Sequence of the first protein:
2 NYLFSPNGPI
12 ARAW

Sequence of the second protein:
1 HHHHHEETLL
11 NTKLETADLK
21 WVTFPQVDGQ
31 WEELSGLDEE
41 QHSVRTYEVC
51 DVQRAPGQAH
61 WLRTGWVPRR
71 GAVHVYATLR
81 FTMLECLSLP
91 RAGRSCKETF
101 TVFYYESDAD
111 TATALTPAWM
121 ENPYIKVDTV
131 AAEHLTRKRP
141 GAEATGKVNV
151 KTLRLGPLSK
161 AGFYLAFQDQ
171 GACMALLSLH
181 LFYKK

Interface contacts:
Residue M174 in the second protein contacts residue I11 in the first protein (closest heavy-atom distance 3.5 Å).
Residue K147 in the second protein interacts with residue N2 in the first protein (closest heavy-atom distance 4.5 Å).
Residue T82 in the second protein is in contact with residue Y3 in the first protein (closest heavy-atom distance 4.9 Å).
Residue L84 in the second protein contacts residue F5 in the first protein (closest heavy-atom distance 4.4 Å).
Residue L34 in the second protein is in contact with residue P10 in the first protein (closest heavy-atom distance 3.7 Å).
Residue L177 in the second protein is in contact with residue L4 in the first protein (closest heavy-atom distance 3.8 Å).
Residue C50 in the second protein interacts with residue A14 in the first protein (closest heavy-atom distance 4.2 Å).
Residue S88 in the second protein is in contact with residue W15 in the first protein (closest heavy-atom distance 3.0 Å).
Residue E48 in the second protein is in contact with residue A12 in the first protein (closest heavy-atom distance 5.0 Å).
Residue T136 in the second protein contacts residue F5 in the first protein (closest heavy-atom distance 4.3 Å).
Residue S35 in the second protein is in contact with residue Y3 in the first protein (closest heavy-atom distance 3.7 Å).
Residue C173 in the second protein is in contact with residue I11 in the first protein (closest heavy-atom distance 3.9 Å).
Residue P90 in the second protein contacts residue W15 in the first protein (closest heavy-atom distance 3.4 Å).
Residue L177 in the second protein is in contact with residue Y3 in the first protein (closest heavy-atom distance 3.9 Å).
Residue L89 in the second protein interacts with residue A14 in the first protein (closest heavy-atom distance 4.1 Å).
Residue K138 in the second protein is in contact with residue W15 in the first protein (closest heavy-atom distance 3.6 Å).
Residue S35 in the second protein is in contact with residue S6 in the first protein (closest heavy-atom distance 4.6 Å).
Residue E48 in the second protein is in contact with residue Y3 in the first protein (closest heavy-atom distance 4.2 Å).
Residue C50 in the second protein is in contact with residue I11 in the first protein (closest heavy-atom distance 4.0 Å).
Residue G146 in the second protein is in contact with residue N2 in the first protein (closest heavy-atom distance 3.9 Å).
Residue A175 in the second protein contacts residue I11 in the first protein (closest heavy-atom distance 3.8 Å).
Residue A144 in the second protein interacts with residue L4 in the first protein (closest heavy-atom distance 4.4 Å).
Residue G146 in the second protein contacts residue L4 in the first protein (closest heavy-atom distance 3.6 Å).
Residue C50 in the second protein interacts with residue P10 in the first protein (closest heavy-atom distance 3.6 Å).
Residue E48 in the second protein interacts with residue G9 in the first protein (closest heavy-atom distance 3.6 Å).
Residue T82 in the second protein contacts residue L4 in the first protein (closest heavy-atom distance 2.8 Å).
Residue G36 in the second protein contacts residue Y3 in the first protein (closest heavy-atom distance 3.3 Å).
Residue A144 in the second protein interacts with residue F5 in the first protein (closest heavy-atom distance 3.7 Å).
Residue L84 in the second protein is in contact with residue W15 in the first protein (closest heavy-atom distance 3.8 Å).
Residue T46 in the second protein contacts residue Y3 in the first protein (closest heavy-atom distance 4.5 Å).
Residue L34 in the second protein interacts with residue S6 in the first protein (closest heavy-atom distance 3.6 Å).
Residue T136 in the second protein is in contact with residue L4 in the first protein (closest heavy-atom distance 4.0 Å).
Residue E32 in the second protein is in contact with residue G9 in the first protein (closest heavy-atom distance 3.9 Å).
Residue L37 in the second protein contacts residue Y3 in the first protein (closest heavy-atom distance 3.5 Å).
Residue V49 in the second protein contacts residue P10 in the first protein (closest heavy-atom distance 4.1 Å).
Residue E48 in the second protein interacts with residue I11 in the first protein (closest heavy-atom distance 3.7 Å).
Residue V148 in the second protein contacts residue L4 in the first protein (closest heavy-atom distance 4.0 Å).
Residue V49 in the second protein is in contact with residue I11 in the first protein (closest heavy-atom distance 4.4 Å).
Residue L34 in the second protein contacts residue G9 in the first protein (closest heavy-atom distance 3.7 Å).
Residue K147 in the second protein contacts residue L4 in the first protein (closest heavy-atom distance 4.4 Å).
Residue L84 in the second protein is in contact with residue I11 in the first protein (closest heavy-atom distance 3.8 Å).
Residue L89 in the second protein is in contact with residue W15 in the first protein (closest heavy-atom distance 3.9 Å).
Residue E32 in the second protein contacts residue R13 in the first protein (closest heavy-atom distance 2.9 Å).
Residue T145 in the second protein interacts with residue L4 in the first protein (closest heavy-atom distance 4.0 Å).
Residue E48 in the second protein interacts with residue S6 in the first protein (closest heavy-atom distance 2.8 Å).
Residue T82 in the second protein interacts with residue I11 in the first protein (closest heavy-atom distance 5.0 Å).
Residue L34 in the second protein interacts with residue N8 in the first protein (closest heavy-atom distance 3.9 Å).
Residue E32 in the second protein is in contact with residue N8 in the first protein (closest heavy-atom distance 4.2 Å).
Residue V148 in the second protein is in contact with residue Y3 in the first protein (closest heavy-atom distance 4.2 Å).
Residue P90 in the second protein is in contact with residue A14 in the first protein (closest heavy-atom distance 3.4 Å).
Residue E32 in the second protein is in contact with residue P10 in the first protein (closest heavy-atom distance 3.4 Å).
Residue E48 in the second protein interacts with residue P10 in the first protein (closest heavy-atom distance 3.4 Å).
Residue A175 in the second protein interacts with residue F5 in the first protein (closest heavy-atom distance 4.5 Å).
Residue E48 in the second protein contacts residue F5 in the first protein (closest heavy-atom distance 3.5 Å).
Residue A175 in the second protein is in contact with residue L4 in the first protein (closest heavy-atom distance 3.7 Å).
Residue V148 in the second protein contacts residue N2 in the first protein (closest heavy-atom distance 4.1 Å).
Residue T82 in the second protein interacts with residue F5 in the first protein (closest heavy-atom distance 4.7 Å).

This data describes a binding interaction between two proteins.